Sequence of chain A:
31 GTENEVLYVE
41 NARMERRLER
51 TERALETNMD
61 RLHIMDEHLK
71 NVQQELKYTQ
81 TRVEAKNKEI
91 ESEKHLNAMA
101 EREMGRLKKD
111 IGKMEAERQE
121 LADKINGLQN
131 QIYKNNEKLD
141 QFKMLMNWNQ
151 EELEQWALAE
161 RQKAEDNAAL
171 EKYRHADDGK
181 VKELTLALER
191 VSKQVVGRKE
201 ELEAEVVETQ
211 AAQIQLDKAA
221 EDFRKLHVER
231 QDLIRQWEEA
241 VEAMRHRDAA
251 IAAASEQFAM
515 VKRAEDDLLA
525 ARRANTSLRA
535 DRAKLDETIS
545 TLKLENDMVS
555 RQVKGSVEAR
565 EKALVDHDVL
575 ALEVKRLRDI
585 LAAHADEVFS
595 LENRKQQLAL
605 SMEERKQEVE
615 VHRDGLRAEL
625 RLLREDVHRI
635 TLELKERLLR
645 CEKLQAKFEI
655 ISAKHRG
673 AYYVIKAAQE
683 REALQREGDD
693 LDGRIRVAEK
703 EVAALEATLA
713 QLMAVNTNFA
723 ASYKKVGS

Sequence of chain B:
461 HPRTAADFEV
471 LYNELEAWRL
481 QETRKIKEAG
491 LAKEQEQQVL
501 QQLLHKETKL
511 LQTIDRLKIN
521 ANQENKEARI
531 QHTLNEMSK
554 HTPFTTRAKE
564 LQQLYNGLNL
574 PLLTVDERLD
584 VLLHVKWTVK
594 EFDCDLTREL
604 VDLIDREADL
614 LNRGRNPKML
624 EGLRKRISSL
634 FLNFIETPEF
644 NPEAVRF

This data describes a binding interaction between two proteins.

Residue-level contacts at the interface:
Residue Y173 in chain A contacts residue D608 in chain B (closest heavy-atom distance 4.5 Å).
Residue E165 in chain A interacts with residue R616 in chain B (closest heavy-atom distance 2.6 Å).
Residue Y173 in chain A is in contact with residue L613 in chain B (closest heavy-atom distance 4.5 Å).
Residue Y173 in chain A contacts residue R609 in chain B (closest heavy-atom distance 3.4 Å).
Residue A176 in chain A interacts with residue R609 in chain B (closest heavy-atom distance 3.9 Å).
Residue L170 in chain A is in contact with residue L613 in chain B (closest heavy-atom distance 4.0 Å).
Residue A169 in chain A is in contact with residue R616 in chain B (closest heavy-atom distance 3.3 Å).
Residue D177 in chain A contacts residue R609 in chain B (closest heavy-atom distance 2.6 Å).
Residue D166 in chain A contacts residue L613 in chain B (closest heavy-atom distance 4.8 Å).
Residue K180 in chain A is in contact with residue E602 in chain B (closest heavy-atom distance 3.8 Å).
Residue D166 in chain A is in contact with residue R616 in chain B (closest heavy-atom distance 3.3 Å).
Residue D177 in chain A contacts residue R629 in chain B (closest heavy-atom distance 3.5 Å).
Residue Y173 in chain A interacts with residue D612 in chain B (closest heavy-atom distance 3.4 Å).
Residue D166 in chain A interacts with residue R618 in chain B (closest heavy-atom distance 3.5 Å).